Sequence of the second protein:
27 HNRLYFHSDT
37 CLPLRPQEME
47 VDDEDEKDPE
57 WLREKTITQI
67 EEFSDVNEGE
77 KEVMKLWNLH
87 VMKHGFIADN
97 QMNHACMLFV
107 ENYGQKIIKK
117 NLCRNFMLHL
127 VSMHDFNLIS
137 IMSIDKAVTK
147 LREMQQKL

Interface contacts:
Residue T615 in the first protein is in contact with residue H27 in the second protein (closest heavy-atom distance 3.3 Å).
Residue L512 in the first protein interacts with residue Y31 in the second protein (closest heavy-atom distance 3.4 Å).
Residue K295 in the first protein is in contact with residue D131 in the second protein (closest heavy-atom distance 3.2 Å).
Residue L513 in the first protein is in contact with residue Y31 in the second protein (closest heavy-atom distance 3.5 Å).
Residue L513 in the first protein interacts with residue F32 in the second protein (closest heavy-atom distance 2.8 Å).
Residue K580 in the first protein is in contact with residue D48 in the second protein (closest heavy-atom distance 3.1 Å).
Residue D480 in the first protein is in contact with residue D95 in the second protein (closest heavy-atom distance 2.8 Å).
Residue R296 in the first protein contacts residue I135 in the second protein (closest heavy-atom distance 2.9 Å).
Residue S268 in the first protein contacts residue E76 in the second protein (closest heavy-atom distance 2.7 Å).
Residue D281 in the first protein contacts residue Q65 in the second protein (closest heavy-atom distance 3.0 Å).
Residue T293 in the first protein interacts with residue F132 in the second protein (closest heavy-atom distance 3.4 Å).
Residue F278 in the first protein is in contact with residue D95 in the second protein (closest heavy-atom distance 3.2 Å).
Residue L266 in the first protein interacts with residue L124 in the second protein (closest heavy-atom distance 3.4 Å).
Residue S265 in the first protein contacts residue L124 in the second protein (closest heavy-atom distance 3.1 Å).
Residue T293 in the first protein is in contact with residue D131 in the second protein (closest heavy-atom distance 3.3 Å).
Residue F283 in the first protein contacts residue L58 in the second protein (closest heavy-atom distance 3.3 Å).
Residue Y280 in the first protein is in contact with residue N84 in the second protein (closest heavy-atom distance 2.5 Å).
Residue K508 in the first protein is in contact with residue E50 in the second protein (closest heavy-atom distance 2.8 Å).
Residue L116 in the first protein is in contact with residue W57 in the second protein (closest heavy-atom distance 3.3 Å).
Residue F278 in the first protein contacts residue V87 in the second protein (closest heavy-atom distance 3.2 Å).
Residue H270 in the first protein is in contact with residue F132 in the second protein (closest heavy-atom distance 3.5 Å).
Residue D253 in the first protein is in contact with residue C119 in the second protein (closest heavy-atom distance 3.4 Å).
Residue R296 in the first protein contacts residue N133 in the second protein (closest heavy-atom distance 2.8 Å).
Residue P115 in the first protein is in contact with residue W57 in the second protein (closest heavy-atom distance 2.9 Å).
Residue Y280 in the first protein is in contact with residue M80 in the second protein (closest heavy-atom distance 3.5 Å).
Residue H510 in the first protein contacts residue E46 in the second protein (closest heavy-atom distance 3.5 Å).
Residue W491 in the first protein is in contact with residue A94 in the second protein (closest heavy-atom distance 3.5 Å).
Residue F278 in the first protein contacts residue A94 in the second protein (closest heavy-atom distance 3.3 Å).
Residue K279 in the first protein is in contact with residue N84 in the second protein (closest heavy-atom distance 3.1 Å).
Residue D253 in the first protein is in contact with residue L118 in the second protein (closest heavy-atom distance 2.9 Å).
Residue Y348 in the first protein is in contact with residue I140 in the second protein (closest heavy-atom distance 3.1 Å).
Residue D253 in the first protein interacts with residue N121 in the second protein (closest heavy-atom distance 2.9 Å).
Residue P479 in the first protein contacts residue N96 in the second protein (closest heavy-atom distance 2.8 Å).
Residue R296 in the first protein is in contact with residue H130 in the second protein (closest heavy-atom distance 2.9 Å).
Residue L358 in the first protein is in contact with residue R148 in the second protein (closest heavy-atom distance 3.3 Å).
Residue S268 in the first protein contacts residue M80 in the second protein (closest heavy-atom distance 3.4 Å).
Residue W491 in the first protein is in contact with residue Q97 in the second protein (closest heavy-atom distance 3.4 Å).
Residue R262 in the first protein contacts residue D131 in the second protein (closest heavy-atom distance 3.0 Å).
Residue D253 in the first protein interacts with residue N117 in the second protein (closest heavy-atom distance 3.0 Å).
Residue R262 in the first protein contacts residue V127 in the second protein (closest heavy-atom distance 3.4 Å).
Residue H510 in the first protein is in contact with residue M45 in the second protein (closest heavy-atom distance 2.8 Å).
Residue Y348 in the first protein contacts residue D141 in the second protein (closest heavy-atom distance 2.8 Å).
Residue D480 in the first protein interacts with residue N96 in the second protein (closest heavy-atom distance 3.2 Å).
Residue T347 in the first protein is in contact with residue V127 in the second protein (closest heavy-atom distance 3.4 Å).
Residue A514 in the first protein interacts with residue L30 in the second protein (closest heavy-atom distance 3.4 Å).
Residue F278 in the first protein is in contact with residue W83 in the second protein (closest heavy-atom distance 3.1 Å).
Residue D253 in the first protein contacts residue R120 in the second protein (closest heavy-atom distance 2.9 Å).
Residue K526 in the first protein contacts residue M45 in the second protein (closest heavy-atom distance 3.4 Å).
Residue Y294 in the first protein contacts residue D131 in the second protein (closest heavy-atom distance 3.2 Å).
Residue H270 in the first protein contacts residue S128 in the second protein (closest heavy-atom distance 3.4 Å).
Residue T347 in the first protein interacts with residue I137 in the second protein (closest heavy-atom distance 3.5 Å).
Residue R275 in the first protein contacts residue D95 in the second protein (closest heavy-atom distance 2.6 Å).
Residue H270 in the first protein contacts residue D131 in the second protein (closest heavy-atom distance 2.8 Å).
Residue Y280 in the first protein interacts with residue H125 in the second protein (closest heavy-atom distance 2.7 Å).
Residue D517 in the first protein is in contact with residue R29 in the second protein (closest heavy-atom distance 2.5 Å).
Residue N251 in the first protein is in contact with residue N73 in the second protein (closest heavy-atom distance 2.8 Å).
Residue F283 in the first protein contacts residue Q65 in the second protein (closest heavy-atom distance 2.9 Å).
Residue M110 in the first protein interacts with residue C37 in the second protein (closest heavy-atom distance 3.3 Å).
Residue M340 in the first protein interacts with residue M123 in the second protein (closest heavy-atom distance 3.3 Å).
Residue K580 in the first protein contacts residue E50 in the second protein (closest heavy-atom distance 3.1 Å).

Sequence of the first protein:
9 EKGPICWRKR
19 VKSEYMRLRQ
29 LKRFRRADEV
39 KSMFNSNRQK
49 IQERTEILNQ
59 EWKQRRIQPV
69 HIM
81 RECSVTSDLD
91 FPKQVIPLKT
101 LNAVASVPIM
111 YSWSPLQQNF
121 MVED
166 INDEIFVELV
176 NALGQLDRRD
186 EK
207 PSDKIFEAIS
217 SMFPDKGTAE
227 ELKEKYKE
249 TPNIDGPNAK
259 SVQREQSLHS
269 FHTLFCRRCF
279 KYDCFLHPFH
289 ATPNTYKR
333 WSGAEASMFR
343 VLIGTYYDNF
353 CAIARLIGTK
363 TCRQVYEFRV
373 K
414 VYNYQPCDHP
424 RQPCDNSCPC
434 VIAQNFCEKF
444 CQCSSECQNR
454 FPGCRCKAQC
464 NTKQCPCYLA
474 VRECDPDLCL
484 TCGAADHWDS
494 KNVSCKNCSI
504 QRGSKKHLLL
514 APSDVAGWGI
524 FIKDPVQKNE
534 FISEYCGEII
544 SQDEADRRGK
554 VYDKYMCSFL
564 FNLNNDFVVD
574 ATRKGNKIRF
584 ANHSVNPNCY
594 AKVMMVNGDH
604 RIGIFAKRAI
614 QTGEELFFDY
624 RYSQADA

This data describes a binding interaction between two proteins.